Sequence of chain A:
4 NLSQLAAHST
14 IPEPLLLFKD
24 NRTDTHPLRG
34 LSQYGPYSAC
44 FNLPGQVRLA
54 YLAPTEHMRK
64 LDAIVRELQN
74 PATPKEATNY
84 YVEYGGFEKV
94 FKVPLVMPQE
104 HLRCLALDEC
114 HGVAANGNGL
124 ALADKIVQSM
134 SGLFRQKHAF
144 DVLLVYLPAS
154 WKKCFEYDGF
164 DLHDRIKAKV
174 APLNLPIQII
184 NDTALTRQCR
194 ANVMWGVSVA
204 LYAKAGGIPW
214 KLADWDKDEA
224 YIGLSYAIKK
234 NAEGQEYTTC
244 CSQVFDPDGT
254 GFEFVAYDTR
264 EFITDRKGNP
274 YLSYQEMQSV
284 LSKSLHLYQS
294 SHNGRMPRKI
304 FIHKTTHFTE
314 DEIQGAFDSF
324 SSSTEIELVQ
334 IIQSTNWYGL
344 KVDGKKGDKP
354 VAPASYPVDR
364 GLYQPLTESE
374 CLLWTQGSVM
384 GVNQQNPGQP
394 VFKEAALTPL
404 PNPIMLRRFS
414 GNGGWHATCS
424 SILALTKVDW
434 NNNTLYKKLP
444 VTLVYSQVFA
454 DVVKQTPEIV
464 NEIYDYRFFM

These two protein chains interact to form a complex.

Residue-level contacts at the interface:
Residue H11 in chain A contacts residue L331 in chain B (closest heavy-atom distance 3.6 Å).
Residue P402 in chain A is in contact with residue R528 in chain B (closest heavy-atom distance 3.1 Å).
Residue S6 in chain A contacts residue R576 in chain B (closest heavy-atom distance 3.1 Å).
Residue A9 in chain A interacts with residue S580 in chain B (closest heavy-atom distance 3.5 Å).
Residue A357 in chain A contacts residue Q534 in chain B (closest heavy-atom distance 3.5 Å).
Residue A10 in chain A is in contact with residue V583 in chain B (closest heavy-atom distance 4.0 Å).
Residue V345 in chain A contacts residue R332 in chain B (closest heavy-atom distance 4.0 Å).
Residue N339 in chain A interacts with residue N334 in chain B (closest heavy-atom distance 3.5 Å).
Residue N339 in chain A contacts residue E495 in chain B (closest heavy-atom distance 2.8 Å).
Residue V345 in chain A contacts residue A330 in chain B (closest heavy-atom distance 3.1 Å).
Residue P360 in chain A interacts with residue N533 in chain B (closest heavy-atom distance 3.9 Å).
Residue Q7 in chain A is in contact with residue F579 in chain B (closest heavy-atom distance 3.8 Å).
Residue L8 in chain A contacts residue F579 in chain B (closest heavy-atom distance 3.0 Å).
Residue H11 in chain A interacts with residue G582 in chain B (closest heavy-atom distance 3.2 Å).
Residue P402 in chain A contacts residue R531 in chain B (closest heavy-atom distance 3.3 Å).
Residue Y341 in chain A is in contact with residue K506 in chain B (closest heavy-atom distance 3.4 Å).
Residue K344 in chain A contacts residue A330 in chain B (closest heavy-atom distance 3.8 Å).
Residue L403 in chain A contacts residue S536 in chain B (closest heavy-atom distance 3.4 Å).
Residue P356 in chain A is in contact with residue Y537 in chain B (closest heavy-atom distance 3.5 Å).
Residue Y341 in chain A is in contact with residue P507 in chain B (closest heavy-atom distance 4.0 Å).
Residue L343 in chain A is in contact with residue Y537 in chain B (closest heavy-atom distance 3.8 Å).
Residue N339 in chain A interacts with residue M504 in chain B (closest heavy-atom distance 3.9 Å).
Residue G342 in chain A contacts residue R332 in chain B (closest heavy-atom distance 3.3 Å).
Residue Q367 in chain A is in contact with residue S580 in chain B (closest heavy-atom distance 2.6 Å).
Residue W340 in chain A interacts with residue T333 in chain B (closest heavy-atom distance 4.0 Å).
Residue K344 in chain A is in contact with residue N533 in chain B (closest heavy-atom distance 2.6 Å).
Residue L343 in chain A contacts residue R332 in chain B (closest heavy-atom distance 2.8 Å).
Residue Y341 in chain A is in contact with residue N334 in chain B (closest heavy-atom distance 3.4 Å).
Residue H11 in chain A is in contact with residue V583 in chain B (closest heavy-atom distance 3.2 Å).
Residue L343 in chain A contacts residue A330 in chain B (closest heavy-atom distance 3.8 Å).
Residue Y359 in chain A contacts residue N533 in chain B (closest heavy-atom distance 4.0 Å).
Residue P356 in chain A interacts with residue Q534 in chain B (closest heavy-atom distance 3.7 Å).
Residue S6 in chain A contacts residue F579 in chain B (closest heavy-atom distance 3.3 Å).
Residue Q367 in chain A is in contact with residue L331 in chain B (closest heavy-atom distance 3.6 Å).
Residue Y341 in chain A contacts residue L505 in chain B (closest heavy-atom distance 3.9 Å).
Residue W340 in chain A contacts residue N334 in chain B (closest heavy-atom distance 3.8 Å).
Residue Y341 in chain A interacts with residue L540 in chain B (closest heavy-atom distance 3.8 Å).
Residue L343 in chain A contacts residue N533 in chain B (closest heavy-atom distance 3.6 Å).
Residue H11 in chain A contacts residue P329 in chain B (closest heavy-atom distance 3.6 Å).
Residue S6 in chain A contacts residue P337 in chain B (closest heavy-atom distance 3.9 Å).
Residue A357 in chain A interacts with residue N533 in chain B (closest heavy-atom distance 3.2 Å).
Residue H11 in chain A is in contact with residue L581 in chain B (closest heavy-atom distance 3.1 Å).
Residue W340 in chain A interacts with residue R497 in chain B (closest heavy-atom distance 3.7 Å).
Residue Y341 in chain A is in contact with residue T333 in chain B (closest heavy-atom distance 3.4 Å).
Residue L343 in chain A is in contact with residue L331 in chain B (closest heavy-atom distance 3.7 Å).
Residue L5 in chain A is in contact with residue V339 in chain B (closest heavy-atom distance 3.7 Å).
Residue S358 in chain A is in contact with residue Q534 in chain B (closest heavy-atom distance 3.8 Å).
Residue G342 in chain A contacts residue L331 in chain B (closest heavy-atom distance 3.6 Å).
Residue W340 in chain A contacts residue A335 in chain B (closest heavy-atom distance 3.8 Å).
Residue G347 in chain A contacts residue F328 in chain B (closest heavy-atom distance 3.3 Å).
Residue V345 in chain A is in contact with residue Y537 in chain B (closest heavy-atom distance 3.7 Å).
Residue W377 in chain A contacts residue L331 in chain B (closest heavy-atom distance 3.6 Å).
Residue W340 in chain A interacts with residue E495 in chain B (closest heavy-atom distance 4.0 Å).
Residue N4 in chain A contacts residue F579 in chain B (closest heavy-atom distance 3.8 Å).
Residue P402 in chain A interacts with residue F532 in chain B (closest heavy-atom distance 4.0 Å).
Residue P356 in chain A interacts with residue N533 in chain B (closest heavy-atom distance 3.8 Å).
Residue L8 in chain A interacts with residue A578 in chain B (closest heavy-atom distance 3.7 Å).
Residue A10 in chain A contacts residue L581 in chain B (closest heavy-atom distance 3.6 Å).
Residue S6 in chain A interacts with residue A578 in chain B (closest heavy-atom distance 3.2 Å).
Residue N339 in chain A interacts with residue R493 in chain B (closest heavy-atom distance 3.6 Å).

Sequence of chain B:
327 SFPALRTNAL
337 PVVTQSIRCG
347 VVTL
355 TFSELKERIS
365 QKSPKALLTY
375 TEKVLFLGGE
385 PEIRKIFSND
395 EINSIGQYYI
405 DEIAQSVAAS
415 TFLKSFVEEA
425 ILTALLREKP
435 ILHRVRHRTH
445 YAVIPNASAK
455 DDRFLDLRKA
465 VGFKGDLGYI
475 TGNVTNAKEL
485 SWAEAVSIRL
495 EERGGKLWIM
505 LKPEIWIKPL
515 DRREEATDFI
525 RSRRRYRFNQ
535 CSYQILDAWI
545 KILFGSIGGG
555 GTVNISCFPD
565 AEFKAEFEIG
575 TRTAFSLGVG